The following describes two proteins that form a bound complex.

Interface contacts:
Residue A21 in chain B is in contact with residue L176 in chain A (closest heavy-atom distance 3.4 Å).
Residue L35 in chain B contacts residue G323 in chain A (closest heavy-atom distance 3.6 Å).
Residue L16 in chain B contacts residue G178 in chain A (closest heavy-atom distance 3.2 Å).
Residue F25 in chain B contacts residue M289 in chain A (closest heavy-atom distance 3.5 Å).
Residue T222 in chain B is in contact with residue L222 in chain A (closest heavy-atom distance 3.4 Å).
Residue I28 in chain B contacts residue I288 in chain A (closest heavy-atom distance 3.6 Å).
Residue I44 in chain B interacts with residue L240 in chain A (closest heavy-atom distance 3.6 Å).
Residue L61 in chain B contacts residue L222 in chain A (closest heavy-atom distance 3.2 Å).
Residue L61 in chain B interacts with residue I229 in chain A (closest heavy-atom distance 3.2 Å).
Residue F129 in chain B interacts with residue F255 in chain A (closest heavy-atom distance 3.4 Å).
Residue L39 in chain B interacts with residue I277 in chain A (closest heavy-atom distance 3.5 Å).
Residue D49 in chain B contacts residue K232 in chain A (closest heavy-atom distance 3.2 Å).
Residue R58 in chain B interacts with residue F255 in chain A (closest heavy-atom distance 3.3 Å).
Residue A197 in chain B interacts with residue P221 in chain A (closest heavy-atom distance 3.2 Å).
Residue R20 in chain B is in contact with residue G178 in chain A (closest heavy-atom distance 3.2 Å).
Residue N38 in chain B is in contact with residue S326 in chain A (closest heavy-atom distance 2.6 Å).
Residue L31 in chain B interacts with residue F319 in chain A (closest heavy-atom distance 3.5 Å).
Residue A197 in chain B contacts residue D220 in chain A (closest heavy-atom distance 3.0 Å).
Residue R58 in chain B contacts residue Q252 in chain A (closest heavy-atom distance 3.2 Å).
Residue Y50 in chain B is in contact with residue L240 in chain A (closest heavy-atom distance 2.9 Å).
Residue I28 in chain B is in contact with residue F315 in chain A (closest heavy-atom distance 3.0 Å).
Residue L16 in chain B is in contact with residue S177 in chain A (closest heavy-atom distance 3.1 Å).
Residue L42 in chain B contacts residue S326 in chain A (closest heavy-atom distance 3.6 Å).
Residue L196 in chain B is in contact with residue L222 in chain A (closest heavy-atom distance 3.6 Å).
Residue L42 in chain B contacts residue K232 in chain A (closest heavy-atom distance 3.5 Å).
Residue L35 in chain B contacts residue F319 in chain A (closest heavy-atom distance 3.4 Å).
Residue F17 in chain B contacts residue V305 in chain A (closest heavy-atom distance 3.7 Å).
Residue Q43 in chain B contacts residue I235 in chain A (closest heavy-atom distance 3.0 Å).
Residue R20 in chain B interacts with residue F175 in chain A (closest heavy-atom distance 2.8 Å).
Residue K60 in chain B interacts with residue F255 in chain A (closest heavy-atom distance 3.6 Å).
Residue L31 in chain B is in contact with residue F315 in chain A (closest heavy-atom distance 3.6 Å).
Residue E13 in chain B contacts residue R304 in chain A (closest heavy-atom distance 3.7 Å).
Residue E13 in chain B is in contact with residue T301 in chain A (closest heavy-atom distance 3.1 Å).
Residue T32 in chain B contacts residue F315 in chain A (closest heavy-atom distance 3.1 Å).
Residue N38 in chain B contacts residue I328 in chain A (closest heavy-atom distance 3.0 Å).
Residue L35 in chain B interacts with residue I322 in chain A (closest heavy-atom distance 3.5 Å).
Residue V23 in chain B is in contact with residue F175 in chain A (closest heavy-atom distance 3.5 Å).
Residue Q43 in chain B interacts with residue G236 in chain A (closest heavy-atom distance 3.6 Å).
Residue G223 in chain B interacts with residue L222 in chain A (closest heavy-atom distance 3.3 Å).
Residue R20 in chain B contacts residue L179 in chain A (closest heavy-atom distance 2.6 Å).
Residue Y224 in chain B contacts residue P221 in chain A (closest heavy-atom distance 3.6 Å).
Residue Q43 in chain B contacts residue L240 in chain A (closest heavy-atom distance 3.1 Å).
Residue F17 in chain B contacts residue L176 in chain A (closest heavy-atom distance 3.6 Å).
Residue D49 in chain B interacts with residue G236 in chain A (closest heavy-atom distance 3.6 Å).
Residue R128 in chain B is in contact with residue E254 in chain A (closest heavy-atom distance 2.6 Å).
Residue F129 in chain B interacts with residue E254 in chain A (closest heavy-atom distance 3.0 Å).
Residue E13 in chain B contacts residue C133 in chain A (closest heavy-atom distance 2.7 Å).
Residue L16 in chain B is in contact with residue L176 in chain A (closest heavy-atom distance 3.4 Å).
Residue Y50 in chain B contacts residue G236 in chain A (closest heavy-atom distance 3.5 Å).
Residue Q43 in chain B contacts residue G239 in chain A (closest heavy-atom distance 2.7 Å).
Residue Q43 in chain B interacts with residue L274 in chain A (closest heavy-atom distance 3.0 Å).
Residue Y40 in chain B interacts with residue R241 in chain A (closest heavy-atom distance 3.4 Å).
Residue T32 in chain B contacts residue I285 in chain A (closest heavy-atom distance 3.7 Å).
Residue A197 in chain B contacts residue G223 in chain A (closest heavy-atom distance 3.7 Å).
Residue F17 in chain B interacts with residue R304 in chain A (closest heavy-atom distance 2.9 Å).
Residue R20 in chain B interacts with residue W181 in chain A (closest heavy-atom distance 3.1 Å).
Residue A24 in chain B is in contact with residue L312 in chain A (closest heavy-atom distance 3.6 Å).
Residue R20 in chain B contacts residue L176 in chain A (closest heavy-atom distance 3.6 Å).
Residue D49 in chain B contacts residue I233 in chain A (closest heavy-atom distance 3.0 Å).
Residue A197 in chain B is in contact with residue L222 in chain A (closest heavy-atom distance 3.1 Å).

Sequence of chain A:
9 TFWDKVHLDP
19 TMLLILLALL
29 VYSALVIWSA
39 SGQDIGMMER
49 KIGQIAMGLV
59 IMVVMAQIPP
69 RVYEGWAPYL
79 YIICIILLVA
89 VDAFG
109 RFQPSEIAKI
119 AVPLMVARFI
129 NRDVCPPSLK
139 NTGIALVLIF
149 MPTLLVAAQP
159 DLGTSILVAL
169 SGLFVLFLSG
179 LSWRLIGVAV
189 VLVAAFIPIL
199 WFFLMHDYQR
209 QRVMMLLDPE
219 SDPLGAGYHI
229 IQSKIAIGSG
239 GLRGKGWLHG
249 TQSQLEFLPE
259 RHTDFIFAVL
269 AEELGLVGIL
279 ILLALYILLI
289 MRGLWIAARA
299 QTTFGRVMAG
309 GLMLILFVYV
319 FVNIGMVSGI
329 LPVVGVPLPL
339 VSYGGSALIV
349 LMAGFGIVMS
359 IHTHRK

Sequence of chain B:
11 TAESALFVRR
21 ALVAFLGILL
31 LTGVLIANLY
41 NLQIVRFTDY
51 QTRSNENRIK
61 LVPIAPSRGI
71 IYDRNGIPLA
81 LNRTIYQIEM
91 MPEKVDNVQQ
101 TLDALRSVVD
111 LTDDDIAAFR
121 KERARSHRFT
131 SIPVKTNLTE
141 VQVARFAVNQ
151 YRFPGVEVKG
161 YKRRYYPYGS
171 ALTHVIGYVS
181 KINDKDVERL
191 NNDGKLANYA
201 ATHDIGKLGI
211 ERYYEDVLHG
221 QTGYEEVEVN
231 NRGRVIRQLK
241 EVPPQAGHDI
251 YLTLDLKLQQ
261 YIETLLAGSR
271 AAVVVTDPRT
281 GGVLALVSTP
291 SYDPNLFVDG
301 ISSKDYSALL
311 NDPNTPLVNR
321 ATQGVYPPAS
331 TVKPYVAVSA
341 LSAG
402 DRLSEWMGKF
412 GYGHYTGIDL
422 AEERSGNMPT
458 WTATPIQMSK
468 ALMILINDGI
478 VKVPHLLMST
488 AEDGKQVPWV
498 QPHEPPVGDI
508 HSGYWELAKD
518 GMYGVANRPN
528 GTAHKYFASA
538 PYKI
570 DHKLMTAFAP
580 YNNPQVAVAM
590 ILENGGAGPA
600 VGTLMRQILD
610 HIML